The following describes two proteins that form a bound complex.

Residue-level contacts at the interface:
Residue G23 in the first protein is in contact with residue E297 in the second protein (closest heavy-atom distance 3.4 Å).
Residue G22 in the first protein is in contact with residue A301 in the second protein (closest heavy-atom distance 4.8 Å).
Residue T24 in the first protein interacts with residue K319 in the second protein (closest heavy-atom distance 2.8 Å).
Residue G22 in the first protein interacts with residue L320 in the second protein (closest heavy-atom distance 4.8 Å).
Residue E28 in the first protein contacts residue R310 in the second protein (closest heavy-atom distance 3.7 Å).
Residue Y26 in the first protein interacts with residue K319 in the second protein (closest heavy-atom distance 4.6 Å).
Residue G23 in the first protein contacts residue L320 in the second protein (closest heavy-atom distance 4.5 Å).
Residue G21 in the first protein contacts residue T316 in the second protein (closest heavy-atom distance 4.7 Å).
Residue G22 in the first protein is in contact with residue E297 in the second protein (closest heavy-atom distance 3.1 Å).
Residue N25 in the first protein interacts with residue K319 in the second protein (closest heavy-atom distance 4.4 Å).
Residue T24 in the first protein interacts with residue L320 in the second protein (closest heavy-atom distance 5.0 Å).

Sequence of the first protein:
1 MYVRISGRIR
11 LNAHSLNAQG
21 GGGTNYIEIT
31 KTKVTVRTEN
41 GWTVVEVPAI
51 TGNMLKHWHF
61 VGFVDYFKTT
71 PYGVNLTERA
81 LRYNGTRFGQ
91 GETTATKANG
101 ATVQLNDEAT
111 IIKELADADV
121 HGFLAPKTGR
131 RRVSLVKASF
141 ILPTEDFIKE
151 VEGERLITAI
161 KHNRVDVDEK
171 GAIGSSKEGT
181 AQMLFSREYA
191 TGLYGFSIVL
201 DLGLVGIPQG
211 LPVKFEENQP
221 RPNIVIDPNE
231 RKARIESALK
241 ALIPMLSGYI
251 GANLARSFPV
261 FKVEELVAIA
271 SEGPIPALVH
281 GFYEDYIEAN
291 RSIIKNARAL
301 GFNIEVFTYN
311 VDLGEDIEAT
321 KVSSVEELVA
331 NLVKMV

Sequence of the second protein:
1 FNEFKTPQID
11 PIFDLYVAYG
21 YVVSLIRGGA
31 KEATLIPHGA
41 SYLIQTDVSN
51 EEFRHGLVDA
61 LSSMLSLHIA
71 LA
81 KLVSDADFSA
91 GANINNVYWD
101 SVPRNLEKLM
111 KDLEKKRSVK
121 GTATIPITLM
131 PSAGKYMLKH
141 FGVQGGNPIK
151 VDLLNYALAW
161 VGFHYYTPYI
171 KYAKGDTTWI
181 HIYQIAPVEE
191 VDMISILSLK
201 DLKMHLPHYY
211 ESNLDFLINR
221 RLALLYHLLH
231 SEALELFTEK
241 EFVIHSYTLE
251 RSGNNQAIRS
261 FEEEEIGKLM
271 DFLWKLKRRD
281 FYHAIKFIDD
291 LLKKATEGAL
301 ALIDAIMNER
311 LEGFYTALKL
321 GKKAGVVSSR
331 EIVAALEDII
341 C